Sequence of protein 1:
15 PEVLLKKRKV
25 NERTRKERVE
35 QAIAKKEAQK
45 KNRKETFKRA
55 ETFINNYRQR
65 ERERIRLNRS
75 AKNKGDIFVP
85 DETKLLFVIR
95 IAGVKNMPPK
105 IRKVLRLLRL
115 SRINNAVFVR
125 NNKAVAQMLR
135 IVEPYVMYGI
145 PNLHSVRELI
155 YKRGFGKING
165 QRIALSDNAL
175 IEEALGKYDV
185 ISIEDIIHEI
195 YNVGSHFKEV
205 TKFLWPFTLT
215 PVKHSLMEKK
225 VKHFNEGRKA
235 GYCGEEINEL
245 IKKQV

Residue-level contacts at the interface:
Residue V322 in protein 2 interacts with residue A173 in protein 1 (closest heavy-atom distance 4.3 Å).
Residue A343 in protein 2 interacts with residue K20 in protein 1 (closest heavy-atom distance 3.2 Å).
Residue A288 in protein 2 contacts residue L19 in protein 1 (closest heavy-atom distance 4.9 Å).
Residue R347 in protein 2 is in contact with residue P15 in protein 1 (closest heavy-atom distance 4.2 Å).
Residue P344 in protein 2 interacts with residue K23 in protein 1 (closest heavy-atom distance 4.3 Å).
Residue R348 in protein 2 contacts residue V17 in protein 1 (closest heavy-atom distance 4.7 Å).
Residue V323 in protein 2 is in contact with residue S170 in protein 1 (closest heavy-atom distance 5.0 Å).
Residue A325 in protein 2 is in contact with residue S170 in protein 1 (closest heavy-atom distance 3.4 Å).
Residue K350 in protein 2 contacts residue P15 in protein 1 (closest heavy-atom distance 4.0 Å).
Residue L342 in protein 2 contacts residue V24 in protein 1 (closest heavy-atom distance 4.8 Å).
Residue A343 in protein 2 interacts with residue R22 in protein 1 (closest heavy-atom distance 4.3 Å).
Residue R348 in protein 2 is in contact with residue E16 in protein 1 (closest heavy-atom distance 2.6 Å).
Residue A325 in protein 2 is in contact with residue D171 in protein 1 (closest heavy-atom distance 4.8 Å).
Residue V323 in protein 2 is in contact with residue D171 in protein 1 (closest heavy-atom distance 4.9 Å).
Residue R345 in protein 2 interacts with residue V17 in protein 1 (closest heavy-atom distance 4.1 Å).
Residue V346 in protein 2 is in contact with residue K20 in protein 1 (closest heavy-atom distance 4.1 Å).
Residue D339 in protein 2 contacts residue L19 in protein 1 (closest heavy-atom distance 4.0 Å).
Residue L340 in protein 2 is in contact with residue L19 in protein 1 (closest heavy-atom distance 4.9 Å).
Residue R348 in protein 2 is in contact with residue P15 in protein 1 (closest heavy-atom distance 3.5 Å).
Residue K290 in protein 2 is in contact with residue P15 in protein 1 (closest heavy-atom distance 4.8 Å).
Residue R336 in protein 2 is in contact with residue L19 in protein 1 (closest heavy-atom distance 3.7 Å).
Residue R321 in protein 2 is in contact with residue N172 in protein 1 (closest heavy-atom distance 3.1 Å).
Residue V346 in protein 2 interacts with residue E16 in protein 1 (closest heavy-atom distance 2.9 Å).
Residue R347 in protein 2 is in contact with residue V17 in protein 1 (closest heavy-atom distance 4.4 Å).
Residue R348 in protein 2 is in contact with residue L18 in protein 1 (closest heavy-atom distance 3.4 Å).
Residue A288 in protein 2 contacts residue V17 in protein 1 (closest heavy-atom distance 3.4 Å).
Residue V346 in protein 2 interacts with residue V17 in protein 1 (closest heavy-atom distance 3.3 Å).
Residue R347 in protein 2 is in contact with residue E16 in protein 1 (closest heavy-atom distance 3.1 Å).
Residue P344 in protein 2 is in contact with residue K20 in protein 1 (closest heavy-atom distance 3.2 Å).
Residue R345 in protein 2 contacts residue L18 in protein 1 (closest heavy-atom distance 3.3 Å).
Residue P289 in protein 2 contacts residue L19 in protein 1 (closest heavy-atom distance 3.7 Å).
Residue P287 in protein 2 is in contact with residue V17 in protein 1 (closest heavy-atom distance 3.9 Å).
Residue V322 in protein 2 interacts with residue N172 in protein 1 (closest heavy-atom distance 4.9 Å).
Residue V322 in protein 2 interacts with residue E176 in protein 1 (closest heavy-atom distance 4.9 Å).
Residue V322 in protein 2 interacts with residue D171 in protein 1 (closest heavy-atom distance 4.6 Å).
Residue R321 in protein 2 is in contact with residue S186 in protein 1 (closest heavy-atom distance 4.1 Å).
Residue E335 in protein 2 is in contact with residue R22 in protein 1 (closest heavy-atom distance 3.3 Å).
Residue P324 in protein 2 interacts with residue S170 in protein 1 (closest heavy-atom distance 4.1 Å).
Residue P344 in protein 2 contacts residue K21 in protein 1 (closest heavy-atom distance 3.5 Å).
Residue L342 in protein 2 is in contact with residue K23 in protein 1 (closest heavy-atom distance 3.5 Å).
Residue P344 in protein 2 contacts residue L18 in protein 1 (closest heavy-atom distance 3.1 Å).
Residue A343 in protein 2 is in contact with residue L19 in protein 1 (closest heavy-atom distance 4.1 Å).
Residue K350 in protein 2 contacts residue E16 in protein 1 (closest heavy-atom distance 3.1 Å).
Residue V346 in protein 2 contacts residue L18 in protein 1 (closest heavy-atom distance 2.9 Å).
Residue R321 in protein 2 is in contact with residue E176 in protein 1 (closest heavy-atom distance 3.2 Å).
Residue P344 in protein 2 interacts with residue L19 in protein 1 (closest heavy-atom distance 3.8 Å).
Residue P344 in protein 2 interacts with residue R22 in protein 1 (closest heavy-atom distance 4.8 Å).
Residue T349 in protein 2 interacts with residue E16 in protein 1 (closest heavy-atom distance 4.2 Å).
Residue R345 in protein 2 interacts with residue L19 in protein 1 (closest heavy-atom distance 3.7 Å).
Residue K290 in protein 2 interacts with residue L19 in protein 1 (closest heavy-atom distance 5.0 Å).
Residue R321 in protein 2 interacts with residue I185 in protein 1 (closest heavy-atom distance 3.2 Å).
Residue K290 in protein 2 interacts with residue V17 in protein 1 (closest heavy-atom distance 3.0 Å).
Residue P324 in protein 2 interacts with residue D171 in protein 1 (closest heavy-atom distance 3.5 Å).
Residue D339 in protein 2 contacts residue R22 in protein 1 (closest heavy-atom distance 2.6 Å).
Residue A343 in protein 2 contacts residue K21 in protein 1 (closest heavy-atom distance 4.5 Å).
Residue T349 in protein 2 interacts with residue P15 in protein 1 (closest heavy-atom distance 4.7 Å).
Residue L342 in protein 2 interacts with residue R22 in protein 1 (closest heavy-atom distance 3.9 Å).
Residue L342 in protein 2 is in contact with residue K21 in protein 1 (closest heavy-atom distance 4.8 Å).
Residue K290 in protein 2 is in contact with residue E16 in protein 1 (closest heavy-atom distance 2.9 Å).
Residue L338 in protein 2 interacts with residue R22 in protein 1 (closest heavy-atom distance 3.5 Å).

These two protein chains interact to form a complex.

Sequence of protein 2:
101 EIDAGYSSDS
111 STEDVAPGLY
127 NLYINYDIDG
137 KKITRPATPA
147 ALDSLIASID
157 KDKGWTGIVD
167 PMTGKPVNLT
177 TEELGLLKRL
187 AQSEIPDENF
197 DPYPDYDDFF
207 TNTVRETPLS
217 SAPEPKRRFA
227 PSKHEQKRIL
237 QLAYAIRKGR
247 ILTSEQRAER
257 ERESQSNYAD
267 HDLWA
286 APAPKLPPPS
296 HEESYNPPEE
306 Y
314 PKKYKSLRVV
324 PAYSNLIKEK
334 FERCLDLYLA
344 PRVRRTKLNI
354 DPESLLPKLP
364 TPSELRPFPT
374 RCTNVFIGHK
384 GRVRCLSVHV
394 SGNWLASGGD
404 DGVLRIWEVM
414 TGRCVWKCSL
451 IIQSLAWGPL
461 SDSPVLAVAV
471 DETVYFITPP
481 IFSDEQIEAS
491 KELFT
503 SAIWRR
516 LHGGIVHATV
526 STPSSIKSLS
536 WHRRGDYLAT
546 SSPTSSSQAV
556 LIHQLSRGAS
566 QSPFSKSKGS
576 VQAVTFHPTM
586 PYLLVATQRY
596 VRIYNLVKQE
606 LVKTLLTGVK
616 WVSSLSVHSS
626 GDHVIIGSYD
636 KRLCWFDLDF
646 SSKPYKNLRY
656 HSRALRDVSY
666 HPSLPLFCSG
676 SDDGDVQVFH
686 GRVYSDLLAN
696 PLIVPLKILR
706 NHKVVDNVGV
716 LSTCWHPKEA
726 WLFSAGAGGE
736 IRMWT